Sequence of the second protein:
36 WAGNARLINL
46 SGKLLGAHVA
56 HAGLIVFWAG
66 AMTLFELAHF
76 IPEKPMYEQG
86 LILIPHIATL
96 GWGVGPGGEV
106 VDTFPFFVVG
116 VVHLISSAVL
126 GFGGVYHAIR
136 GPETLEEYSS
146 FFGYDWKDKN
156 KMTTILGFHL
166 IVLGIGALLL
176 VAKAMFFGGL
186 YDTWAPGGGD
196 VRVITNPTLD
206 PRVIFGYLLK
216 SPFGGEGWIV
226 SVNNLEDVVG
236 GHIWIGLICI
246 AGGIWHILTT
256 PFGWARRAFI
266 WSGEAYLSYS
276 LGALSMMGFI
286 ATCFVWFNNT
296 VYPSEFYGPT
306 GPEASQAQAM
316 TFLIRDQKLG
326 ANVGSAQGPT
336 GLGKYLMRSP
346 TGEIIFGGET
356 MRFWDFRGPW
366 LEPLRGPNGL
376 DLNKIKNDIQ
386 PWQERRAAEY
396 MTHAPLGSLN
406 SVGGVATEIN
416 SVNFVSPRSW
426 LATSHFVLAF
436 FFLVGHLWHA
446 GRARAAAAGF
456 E

Sequence of the first protein:
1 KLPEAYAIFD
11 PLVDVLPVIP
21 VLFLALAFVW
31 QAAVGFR

The following describes two proteins that form a bound complex.

Interface contacts:
Residue L69 in the second protein contacts residue L16 in the first protein (closest heavy-atom distance 4.9 Å).
Residue A73 in the second protein is in contact with residue D14 in the first protein (closest heavy-atom distance 4.9 Å).
Residue L69 in the second protein contacts residue V13 in the first protein (closest heavy-atom distance 4.0 Å).
Residue F75 in the second protein contacts residue K1 in the first protein (closest heavy-atom distance 3.2 Å).
Residue H74 in the second protein contacts residue D14 in the first protein (closest heavy-atom distance 4.2 Å).
Residue F62 in the second protein contacts residue I19 in the first protein (closest heavy-atom distance 2.8 Å).
Residue A66 in the second protein contacts residue L16 in the first protein (closest heavy-atom distance 4.3 Å).
Residue A66 in the second protein contacts residue P17 in the first protein (closest heavy-atom distance 3.5 Å).
Residue L59 in the second protein is in contact with residue P20 in the first protein (closest heavy-atom distance 4.4 Å).
Residue H74 in the second protein contacts residue K1 in the first protein (closest heavy-atom distance 4.1 Å).
Residue F70 in the second protein interacts with residue D14 in the first protein (closest heavy-atom distance 3.5 Å).
Residue I76 in the second protein is in contact with residue K1 in the first protein (closest heavy-atom distance 4.9 Å).
Residue M67 in the second protein contacts residue P17 in the first protein (closest heavy-atom distance 3.3 Å).
Residue R41 in the second protein interacts with residue F36 in the first protein (closest heavy-atom distance 4.9 Å).
Residue A73 in the second protein contacts residue V13 in the first protein (closest heavy-atom distance 4.9 Å).
Residue L72 in the second protein interacts with residue P3 in the first protein (closest heavy-atom distance 3.8 Å).
Residue F62 in the second protein is in contact with residue P17 in the first protein (closest heavy-atom distance 4.6 Å).
Residue F62 in the second protein is in contact with residue P20 in the first protein (closest heavy-atom distance 3.4 Å).
Residue F70 in the second protein interacts with residue P17 in the first protein (closest heavy-atom distance 3.9 Å).
Residue L119 in the second protein contacts residue L16 in the first protein (closest heavy-atom distance 4.0 Å).
Residue L59 in the second protein contacts residue F23 in the first protein (closest heavy-atom distance 3.6 Å).
Residue T108 in the second protein is in contact with residue L2 in the first protein (closest heavy-atom distance 3.0 Å).
Residue W36 in the second protein interacts with residue F36 in the first protein (closest heavy-atom distance 3.1 Å).
Residue L72 in the second protein is in contact with residue K1 in the first protein (closest heavy-atom distance 4.2 Å).
Residue A73 in the second protein interacts with residue L2 in the first protein (closest heavy-atom distance 4.3 Å).
Residue A73 in the second protein is in contact with residue D10 in the first protein (closest heavy-atom distance 4.3 Å).
Residue F112 in the second protein is in contact with residue Y6 in the first protein (closest heavy-atom distance 3.1 Å).
Residue A73 in the second protein interacts with residue K1 in the first protein (closest heavy-atom distance 2.9 Å).
Residue F62 in the second protein is in contact with residue L16 in the first protein (closest heavy-atom distance 4.1 Å).
Residue L72 in the second protein contacts residue L2 in the first protein (closest heavy-atom distance 3.4 Å).
Residue P77 in the second protein interacts with residue L2 in the first protein (closest heavy-atom distance 4.5 Å).
Residue R41 in the second protein interacts with residue R37 in the first protein (closest heavy-atom distance 4.0 Å).
Residue F70 in the second protein interacts with residue V13 in the first protein (closest heavy-atom distance 4.0 Å).
Residue F75 in the second protein interacts with residue L2 in the first protein (closest heavy-atom distance 4.6 Å).
Residue A73 in the second protein is in contact with residue P3 in the first protein (closest heavy-atom distance 4.6 Å).